Interface contacts:
Residue Q1020 in the second protein is in contact with residue L7 in the first protein (closest heavy-atom distance 3.4 Å).
Residue K974 in the second protein contacts residue E53 in the first protein (closest heavy-atom distance 3.6 Å).
Residue N1019 in the second protein contacts residue Y14 in the first protein (closest heavy-atom distance 3.9 Å).
Residue N1017 in the second protein contacts residue Y14 in the first protein (closest heavy-atom distance 4.4 Å).

The following describes two proteins that form a bound complex.

Sequence of the second protein:
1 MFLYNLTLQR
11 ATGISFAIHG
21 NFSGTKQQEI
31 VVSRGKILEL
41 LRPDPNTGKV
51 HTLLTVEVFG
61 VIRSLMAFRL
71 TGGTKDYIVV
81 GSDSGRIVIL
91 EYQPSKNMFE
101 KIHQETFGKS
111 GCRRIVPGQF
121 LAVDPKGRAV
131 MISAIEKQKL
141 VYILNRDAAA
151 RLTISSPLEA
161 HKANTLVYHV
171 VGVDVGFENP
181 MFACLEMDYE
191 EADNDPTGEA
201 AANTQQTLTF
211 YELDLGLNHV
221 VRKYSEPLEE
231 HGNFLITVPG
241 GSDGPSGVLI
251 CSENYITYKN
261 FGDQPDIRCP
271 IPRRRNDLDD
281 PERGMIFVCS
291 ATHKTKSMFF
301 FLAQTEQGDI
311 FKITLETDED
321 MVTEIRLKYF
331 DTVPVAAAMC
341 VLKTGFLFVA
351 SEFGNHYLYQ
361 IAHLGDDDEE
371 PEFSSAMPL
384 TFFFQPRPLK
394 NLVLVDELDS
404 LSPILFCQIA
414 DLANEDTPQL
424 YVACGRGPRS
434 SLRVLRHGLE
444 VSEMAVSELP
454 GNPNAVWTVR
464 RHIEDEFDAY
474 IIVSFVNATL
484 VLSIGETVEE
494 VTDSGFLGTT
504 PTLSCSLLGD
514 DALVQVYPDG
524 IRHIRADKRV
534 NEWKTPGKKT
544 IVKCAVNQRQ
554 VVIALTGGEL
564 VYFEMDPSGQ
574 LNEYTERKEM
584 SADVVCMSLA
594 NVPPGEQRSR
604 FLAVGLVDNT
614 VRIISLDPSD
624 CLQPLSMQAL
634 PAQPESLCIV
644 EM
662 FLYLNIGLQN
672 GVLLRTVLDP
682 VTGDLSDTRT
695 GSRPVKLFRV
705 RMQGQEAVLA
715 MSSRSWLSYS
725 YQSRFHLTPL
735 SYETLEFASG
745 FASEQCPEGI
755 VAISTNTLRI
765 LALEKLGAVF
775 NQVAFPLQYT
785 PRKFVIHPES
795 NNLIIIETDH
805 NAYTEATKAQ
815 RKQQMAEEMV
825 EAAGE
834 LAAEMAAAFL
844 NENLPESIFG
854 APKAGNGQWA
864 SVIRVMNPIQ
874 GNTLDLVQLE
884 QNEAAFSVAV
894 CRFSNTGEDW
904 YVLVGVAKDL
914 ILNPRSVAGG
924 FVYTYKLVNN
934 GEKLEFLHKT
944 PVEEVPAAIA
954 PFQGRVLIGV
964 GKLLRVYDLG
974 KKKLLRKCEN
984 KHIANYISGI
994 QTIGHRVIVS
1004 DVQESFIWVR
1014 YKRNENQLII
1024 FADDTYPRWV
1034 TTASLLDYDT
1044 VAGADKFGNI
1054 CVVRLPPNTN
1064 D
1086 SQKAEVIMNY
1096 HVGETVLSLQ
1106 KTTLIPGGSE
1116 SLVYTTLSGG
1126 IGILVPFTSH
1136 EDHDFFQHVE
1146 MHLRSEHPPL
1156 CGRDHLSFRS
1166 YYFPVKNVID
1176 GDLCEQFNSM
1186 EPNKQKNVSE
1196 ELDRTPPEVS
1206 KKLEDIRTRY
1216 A

Sequence of the first protein:
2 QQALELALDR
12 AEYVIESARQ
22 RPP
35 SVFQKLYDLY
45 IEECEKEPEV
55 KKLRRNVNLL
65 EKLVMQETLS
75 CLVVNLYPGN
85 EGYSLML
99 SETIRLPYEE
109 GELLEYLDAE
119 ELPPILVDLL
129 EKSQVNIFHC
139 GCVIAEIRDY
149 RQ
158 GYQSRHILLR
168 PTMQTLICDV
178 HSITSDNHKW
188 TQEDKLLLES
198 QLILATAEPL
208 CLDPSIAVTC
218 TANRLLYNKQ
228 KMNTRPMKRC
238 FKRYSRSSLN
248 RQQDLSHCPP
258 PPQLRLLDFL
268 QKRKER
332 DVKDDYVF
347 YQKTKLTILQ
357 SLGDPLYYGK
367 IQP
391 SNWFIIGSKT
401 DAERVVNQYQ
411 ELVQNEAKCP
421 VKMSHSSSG